Sequence of chain A:
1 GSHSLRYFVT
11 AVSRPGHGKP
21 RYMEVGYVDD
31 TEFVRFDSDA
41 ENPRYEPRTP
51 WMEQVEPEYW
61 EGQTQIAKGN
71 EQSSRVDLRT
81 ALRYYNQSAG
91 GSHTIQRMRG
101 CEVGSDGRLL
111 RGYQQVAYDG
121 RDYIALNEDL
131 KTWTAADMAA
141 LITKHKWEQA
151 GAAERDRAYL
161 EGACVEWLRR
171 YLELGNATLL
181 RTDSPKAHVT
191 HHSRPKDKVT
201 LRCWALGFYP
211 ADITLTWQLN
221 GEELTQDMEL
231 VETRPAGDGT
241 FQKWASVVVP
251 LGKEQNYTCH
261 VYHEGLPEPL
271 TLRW

Interface contacts:
Residue S73 in chain A interacts with residue F5 in chain B (closest heavy-atom distance 4.5 Å).
Residue T143 in chain A contacts residue I8 in chain B (closest heavy-atom distance 2.6 Å).
Residue R155 in chain A is in contact with residue E6 in chain B (closest heavy-atom distance 2.7 Å).
Residue I66 in chain A contacts residue D3 in chain B (closest heavy-atom distance 3.2 Å).
Residue W147 in chain A interacts with residue I8 in chain B (closest heavy-atom distance 3.9 Å).
Residue D77 in chain A is in contact with residue R7 in chain B (closest heavy-atom distance 3.3 Å).
Residue W167 in chain A is in contact with residue V1 in chain B (closest heavy-atom distance 2.8 Å).
Residue Y45 in chain A is in contact with residue N2 in chain B (closest heavy-atom distance 3.8 Å).
Residue R97 in chain A interacts with residue I8 in chain B (closest heavy-atom distance 3.5 Å).
Residue A81 in chain A interacts with residue I8 in chain B (closest heavy-atom distance 4.3 Å).
Residue V116 in chain A is in contact with residue I8 in chain B (closest heavy-atom distance 4.6 Å).
Residue Y59 in chain A contacts residue V1 in chain B (closest heavy-atom distance 4.1 Å).
Residue W147 in chain A interacts with residue R7 in chain B (closest heavy-atom distance 2.7 Å).
Residue Y171 in chain A interacts with residue V1 in chain B (closest heavy-atom distance 2.5 Å).
Residue V9 in chain A contacts residue N2 in chain B (closest heavy-atom distance 4.6 Å).
Residue V76 in chain A interacts with residue R7 in chain B (closest heavy-atom distance 4.4 Å).
Residue Y22 in chain A interacts with residue F5 in chain B (closest heavy-atom distance 4.1 Å).
Residue Y84 in chain A interacts with residue I8 in chain B (closest heavy-atom distance 2.8 Å).
Residue K146 in chain A is in contact with residue I8 in chain B (closest heavy-atom distance 3.9 Å).
Residue Y159 in chain A contacts residue N2 in chain B (closest heavy-atom distance 3.9 Å).
Residue E24 in chain A is in contact with residue N2 in chain B (closest heavy-atom distance 1.9 Å).
Residue E24 in chain A is in contact with residue D3 in chain B (closest heavy-atom distance 4.8 Å).
Residue A150 in chain A is in contact with residue E6 in chain B (closest heavy-atom distance 4.0 Å).
Residue D77 in chain A is in contact with residue E6 in chain B (closest heavy-atom distance 4.4 Å).
Residue I95 in chain A is in contact with residue I8 in chain B (closest heavy-atom distance 4.6 Å).
Residue D77 in chain A interacts with residue I8 in chain B (closest heavy-atom distance 2.9 Å).
Residue R97 in chain A interacts with residue R7 in chain B (closest heavy-atom distance 4.6 Å).
Residue N70 in chain A contacts residue N2 in chain B (closest heavy-atom distance 3.7 Å).
Residue T80 in chain A is in contact with residue I8 in chain B (closest heavy-atom distance 3.8 Å).
Residue I66 in chain A interacts with residue I4 in chain B (closest heavy-atom distance 3.8 Å).
Residue E24 in chain A interacts with residue F5 in chain B (closest heavy-atom distance 4.6 Å).
Residue R97 in chain A contacts residue F5 in chain B (closest heavy-atom distance 3.3 Å).
Residue W147 in chain A is in contact with residue E6 in chain B (closest heavy-atom distance 3.6 Å).
Residue Y159 in chain A contacts residue V1 in chain B (closest heavy-atom distance 2.5 Å).
Residue G69 in chain A contacts residue I4 in chain B (closest heavy-atom distance 4.8 Å).
Residue Q114 in chain A interacts with residue F5 in chain B (closest heavy-atom distance 3.3 Å).
Residue Y159 in chain A interacts with residue D3 in chain B (closest heavy-atom distance 3.8 Å).
Residue T143 in chain A contacts residue R7 in chain B (closest heavy-atom distance 4.8 Å).
Residue I66 in chain A is in contact with residue N2 in chain B (closest heavy-atom distance 3.2 Å).
Residue Y123 in chain A contacts residue I8 in chain B (closest heavy-atom distance 4.0 Å).
Residue R99 in chain A interacts with residue N2 in chain B (closest heavy-atom distance 2.8 Å).
Residue Q63 in chain A interacts with residue V1 in chain B (closest heavy-atom distance 2.7 Å).
Residue L5 in chain A interacts with residue V1 in chain B (closest heavy-atom distance 3.8 Å).
Residue N70 in chain A is in contact with residue F5 in chain B (closest heavy-atom distance 3.1 Å).
Residue N70 in chain A interacts with residue I4 in chain B (closest heavy-atom distance 3.3 Å).
Residue N70 in chain A is in contact with residue D3 in chain B (closest heavy-atom distance 2.8 Å).
Residue V9 in chain A is in contact with residue F5 in chain B (closest heavy-atom distance 3.9 Å).
Residue S73 in chain A contacts residue R7 in chain B (closest heavy-atom distance 3.4 Å).
Residue A152 in chain A is in contact with residue E6 in chain B (closest heavy-atom distance 3.5 Å).
Residue R99 in chain A contacts residue F5 in chain B (closest heavy-atom distance 3.3 Å).
Residue Q72 in chain A is in contact with residue R7 in chain B (closest heavy-atom distance 4.9 Å).
Residue Y7 in chain A interacts with residue N2 in chain B (closest heavy-atom distance 3.4 Å).
Residue R99 in chain A is in contact with residue D3 in chain B (closest heavy-atom distance 3.0 Å).
Residue R99 in chain A contacts residue I4 in chain B (closest heavy-atom distance 3.6 Å).
Residue R97 in chain A is in contact with residue E6 in chain B (closest heavy-atom distance 2.9 Å).
Residue Q63 in chain A is in contact with residue N2 in chain B (closest heavy-atom distance 2.9 Å).
Residue Y7 in chain A interacts with residue V1 in chain B (closest heavy-atom distance 2.9 Å).

This data describes a binding interaction between two proteins.

Sequence of chain B:
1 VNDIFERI